Sequence of chain B:
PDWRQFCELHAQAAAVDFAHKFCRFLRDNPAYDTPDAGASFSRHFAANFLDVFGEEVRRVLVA

The following describes two proteins that form a bound complex.

Residue-level contacts at the interface:
Residue F49 in chain B interacts with residue F53 in chain A (closest heavy-atom distance 3.3 Å).
Residue S46 in chain B interacts with residue L54 in chain A (closest heavy-atom distance 3.5 Å).
Residue W7 in chain B contacts residue Y36 in chain A (closest heavy-atom distance 3.4 Å).
Residue Q16 in chain B is in contact with residue V56 in chain A (closest heavy-atom distance 3.8 Å).
Residue S46 in chain B interacts with residue F57 in chain A (closest heavy-atom distance 3.7 Å).
Residue F49 in chain B interacts with residue H14 in chain A (closest heavy-atom distance 3.6 Å).
Residue A19 in chain B is in contact with residue F57 in chain A (closest heavy-atom distance 3.7 Å).
Residue L54 in chain B contacts residue S46 in chain A (closest heavy-atom distance 3.7 Å).
Residue E60 in chain B contacts residue H24 in chain A (closest heavy-atom distance 2.8 Å).
Residue F45 in chain B contacts residue W7 in chain A (closest heavy-atom distance 3.5 Å).
Residue H48 in chain B contacts residue C11 in chain A (closest heavy-atom distance 3.7 Å).
Residue H48 in chain B contacts residue R8 in chain A (closest heavy-atom distance 3.7 Å).
Residue K25 in chain B interacts with residue F10 in chain A (closest heavy-atom distance 3.5 Å).
Residue V56 in chain B interacts with residue Q16 in chain A (closest heavy-atom distance 3.8 Å).
Residue V20 in chain B is in contact with residue V56 in chain A (closest heavy-atom distance 3.8 Å).
Residue A19 in chain B is in contact with residue V56 in chain A (closest heavy-atom distance 3.6 Å).
Residue F57 in chain B is in contact with residue F22 in chain A (closest heavy-atom distance 3.5 Å).
Residue L54 in chain B is in contact with residue F49 in chain A (closest heavy-atom distance 3.7 Å).
Residue F53 in chain B contacts residue F49 in chain A (closest heavy-atom distance 3.5 Å).
Residue P5 in chain B contacts residue N33 in chain A (closest heavy-atom distance 3.4 Å).
Residue H14 in chain B is in contact with residue F22 in chain A (closest heavy-atom distance 3.3 Å).
Residue H48 in chain B interacts with residue E12 in chain A (closest heavy-atom distance 2.8 Å).
Residue K25 in chain B contacts residue H14 in chain A (closest heavy-atom distance 3.4 Å).
Residue E12 in chain B contacts residue N52 in chain A (closest heavy-atom distance 3.7 Å).
Residue F53 in chain B interacts with residue A18 in chain A (closest heavy-atom distance 3.6 Å).
Residue A23 in chain B interacts with residue F57 in chain A (closest heavy-atom distance 3.7 Å).
Residue F49 in chain B interacts with residue C11 in chain A (closest heavy-atom distance 3.7 Å).
Residue V56 in chain B interacts with residue A19 in chain A (closest heavy-atom distance 3.5 Å).
Residue N52 in chain B interacts with residue A15 in chain A (closest heavy-atom distance 3.7 Å).
Residue F29 in chain B is in contact with residue F10 in chain A (closest heavy-atom distance 3.5 Å).
Residue Y36 in chain B interacts with residue D6 in chain A (closest heavy-atom distance 3.6 Å).
Residue A23 in chain B contacts residue E60 in chain A (closest heavy-atom distance 3.7 Å).
Residue S44 in chain B interacts with residue W7 in chain A (closest heavy-atom distance 3.6 Å).
Residue F57 in chain B is in contact with residue F26 in chain A (closest heavy-atom distance 3.6 Å).
Residue A18 in chain B contacts residue F53 in chain A (closest heavy-atom distance 3.7 Å).
Residue A19 in chain B interacts with residue F53 in chain A (closest heavy-atom distance 3.3 Å).
Residue W7 in chain B interacts with residue S44 in chain A (closest heavy-atom distance 2.9 Å).
Residue G42 in chain B interacts with residue F57 in chain A (closest heavy-atom distance 3.6 Å).
Residue Y36 in chain B contacts residue W7 in chain A (closest heavy-atom distance 3.4 Å).
Residue P5 in chain B interacts with residue Y36 in chain A (closest heavy-atom distance 2.5 Å).
Residue F53 in chain B is in contact with residue A19 in chain A (closest heavy-atom distance 3.2 Å).
Residue A15 in chain B is in contact with residue N52 in chain A (closest heavy-atom distance 3.8 Å).
Residue F22 in chain B interacts with residue F10 in chain A (closest heavy-atom distance 3.8 Å).
Residue C11 in chain B contacts residue H48 in chain A (closest heavy-atom distance 3.6 Å).
Residue E60 in chain B contacts residue A23 in chain A (closest heavy-atom distance 3.4 Å).
Residue F57 in chain B is in contact with residue A19 in chain A (closest heavy-atom distance 3.7 Å).
Residue S46 in chain B is in contact with residue F53 in chain A (closest heavy-atom distance 3.7 Å).
Residue F26 in chain B contacts residue F57 in chain A (closest heavy-atom distance 3.5 Å).
Residue F53 in chain B contacts residue A15 in chain A (closest heavy-atom distance 3.7 Å).
Residue W7 in chain B is in contact with residue A41 in chain A (closest heavy-atom distance 3.5 Å).
Residue H24 in chain B interacts with residue E60 in chain A (closest heavy-atom distance 2.9 Å).
Residue F49 in chain B interacts with residue A15 in chain A (closest heavy-atom distance 3.4 Å).
Residue W7 in chain B contacts residue F26 in chain A (closest heavy-atom distance 3.8 Å).
Residue N33 in chain B interacts with residue P5 in chain A (closest heavy-atom distance 3.7 Å).
Residue H24 in chain B contacts residue V64 in chain A (closest heavy-atom distance 3.8 Å).
Residue F26 in chain B is in contact with residue V61 in chain A (closest heavy-atom distance 3.8 Å).
Residue F10 in chain B is in contact with residue F29 in chain A (closest heavy-atom distance 3.5 Å).
Residue F45 in chain B contacts residue C11 in chain A (closest heavy-atom distance 3.5 Å).
Residue F22 in chain B is in contact with residue F57 in chain A (closest heavy-atom distance 3.7 Å).
Residue N52 in chain B interacts with residue E12 in chain A (closest heavy-atom distance 2.9 Å).

Sequence of chain A:
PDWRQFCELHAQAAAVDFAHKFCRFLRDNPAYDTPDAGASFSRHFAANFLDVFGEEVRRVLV